Sequence of protein 2:
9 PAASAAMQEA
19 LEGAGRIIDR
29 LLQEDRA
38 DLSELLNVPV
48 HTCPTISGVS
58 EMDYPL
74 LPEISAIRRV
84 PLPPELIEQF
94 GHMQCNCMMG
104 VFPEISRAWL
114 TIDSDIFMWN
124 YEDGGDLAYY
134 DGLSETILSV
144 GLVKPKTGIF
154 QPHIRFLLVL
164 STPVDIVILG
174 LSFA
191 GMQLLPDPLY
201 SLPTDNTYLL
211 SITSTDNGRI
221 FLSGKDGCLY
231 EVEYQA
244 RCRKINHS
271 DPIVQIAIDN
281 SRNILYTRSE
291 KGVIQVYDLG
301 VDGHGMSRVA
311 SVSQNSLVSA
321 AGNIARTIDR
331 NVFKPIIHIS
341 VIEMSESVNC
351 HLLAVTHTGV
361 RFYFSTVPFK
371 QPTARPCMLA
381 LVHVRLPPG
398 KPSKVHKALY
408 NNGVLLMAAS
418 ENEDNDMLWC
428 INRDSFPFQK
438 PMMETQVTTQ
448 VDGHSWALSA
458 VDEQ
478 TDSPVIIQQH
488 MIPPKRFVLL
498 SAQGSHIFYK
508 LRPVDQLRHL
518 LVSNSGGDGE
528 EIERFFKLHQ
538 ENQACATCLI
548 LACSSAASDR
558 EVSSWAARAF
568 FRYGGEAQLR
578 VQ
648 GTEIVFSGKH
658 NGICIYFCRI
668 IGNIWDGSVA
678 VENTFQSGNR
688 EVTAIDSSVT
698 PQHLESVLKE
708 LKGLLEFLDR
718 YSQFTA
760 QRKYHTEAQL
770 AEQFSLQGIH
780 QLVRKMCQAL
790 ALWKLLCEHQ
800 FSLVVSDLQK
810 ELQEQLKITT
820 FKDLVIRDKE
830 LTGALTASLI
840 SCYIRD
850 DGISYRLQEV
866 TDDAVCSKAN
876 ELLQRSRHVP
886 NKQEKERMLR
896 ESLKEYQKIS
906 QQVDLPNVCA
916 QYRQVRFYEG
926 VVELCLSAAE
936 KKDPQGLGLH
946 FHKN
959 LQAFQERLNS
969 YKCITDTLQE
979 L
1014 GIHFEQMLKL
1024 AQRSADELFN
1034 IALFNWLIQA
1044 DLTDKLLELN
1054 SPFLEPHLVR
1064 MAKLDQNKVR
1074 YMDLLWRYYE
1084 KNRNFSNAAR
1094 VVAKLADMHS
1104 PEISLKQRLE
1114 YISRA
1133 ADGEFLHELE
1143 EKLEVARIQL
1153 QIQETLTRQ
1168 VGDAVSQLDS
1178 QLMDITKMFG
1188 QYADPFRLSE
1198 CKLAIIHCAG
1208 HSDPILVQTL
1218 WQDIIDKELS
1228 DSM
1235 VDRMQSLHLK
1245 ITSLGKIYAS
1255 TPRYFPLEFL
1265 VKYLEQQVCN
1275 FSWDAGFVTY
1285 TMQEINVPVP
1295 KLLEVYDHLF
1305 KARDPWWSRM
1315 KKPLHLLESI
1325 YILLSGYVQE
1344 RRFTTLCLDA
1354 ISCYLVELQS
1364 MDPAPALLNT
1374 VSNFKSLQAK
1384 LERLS

Sequence of protein 1:
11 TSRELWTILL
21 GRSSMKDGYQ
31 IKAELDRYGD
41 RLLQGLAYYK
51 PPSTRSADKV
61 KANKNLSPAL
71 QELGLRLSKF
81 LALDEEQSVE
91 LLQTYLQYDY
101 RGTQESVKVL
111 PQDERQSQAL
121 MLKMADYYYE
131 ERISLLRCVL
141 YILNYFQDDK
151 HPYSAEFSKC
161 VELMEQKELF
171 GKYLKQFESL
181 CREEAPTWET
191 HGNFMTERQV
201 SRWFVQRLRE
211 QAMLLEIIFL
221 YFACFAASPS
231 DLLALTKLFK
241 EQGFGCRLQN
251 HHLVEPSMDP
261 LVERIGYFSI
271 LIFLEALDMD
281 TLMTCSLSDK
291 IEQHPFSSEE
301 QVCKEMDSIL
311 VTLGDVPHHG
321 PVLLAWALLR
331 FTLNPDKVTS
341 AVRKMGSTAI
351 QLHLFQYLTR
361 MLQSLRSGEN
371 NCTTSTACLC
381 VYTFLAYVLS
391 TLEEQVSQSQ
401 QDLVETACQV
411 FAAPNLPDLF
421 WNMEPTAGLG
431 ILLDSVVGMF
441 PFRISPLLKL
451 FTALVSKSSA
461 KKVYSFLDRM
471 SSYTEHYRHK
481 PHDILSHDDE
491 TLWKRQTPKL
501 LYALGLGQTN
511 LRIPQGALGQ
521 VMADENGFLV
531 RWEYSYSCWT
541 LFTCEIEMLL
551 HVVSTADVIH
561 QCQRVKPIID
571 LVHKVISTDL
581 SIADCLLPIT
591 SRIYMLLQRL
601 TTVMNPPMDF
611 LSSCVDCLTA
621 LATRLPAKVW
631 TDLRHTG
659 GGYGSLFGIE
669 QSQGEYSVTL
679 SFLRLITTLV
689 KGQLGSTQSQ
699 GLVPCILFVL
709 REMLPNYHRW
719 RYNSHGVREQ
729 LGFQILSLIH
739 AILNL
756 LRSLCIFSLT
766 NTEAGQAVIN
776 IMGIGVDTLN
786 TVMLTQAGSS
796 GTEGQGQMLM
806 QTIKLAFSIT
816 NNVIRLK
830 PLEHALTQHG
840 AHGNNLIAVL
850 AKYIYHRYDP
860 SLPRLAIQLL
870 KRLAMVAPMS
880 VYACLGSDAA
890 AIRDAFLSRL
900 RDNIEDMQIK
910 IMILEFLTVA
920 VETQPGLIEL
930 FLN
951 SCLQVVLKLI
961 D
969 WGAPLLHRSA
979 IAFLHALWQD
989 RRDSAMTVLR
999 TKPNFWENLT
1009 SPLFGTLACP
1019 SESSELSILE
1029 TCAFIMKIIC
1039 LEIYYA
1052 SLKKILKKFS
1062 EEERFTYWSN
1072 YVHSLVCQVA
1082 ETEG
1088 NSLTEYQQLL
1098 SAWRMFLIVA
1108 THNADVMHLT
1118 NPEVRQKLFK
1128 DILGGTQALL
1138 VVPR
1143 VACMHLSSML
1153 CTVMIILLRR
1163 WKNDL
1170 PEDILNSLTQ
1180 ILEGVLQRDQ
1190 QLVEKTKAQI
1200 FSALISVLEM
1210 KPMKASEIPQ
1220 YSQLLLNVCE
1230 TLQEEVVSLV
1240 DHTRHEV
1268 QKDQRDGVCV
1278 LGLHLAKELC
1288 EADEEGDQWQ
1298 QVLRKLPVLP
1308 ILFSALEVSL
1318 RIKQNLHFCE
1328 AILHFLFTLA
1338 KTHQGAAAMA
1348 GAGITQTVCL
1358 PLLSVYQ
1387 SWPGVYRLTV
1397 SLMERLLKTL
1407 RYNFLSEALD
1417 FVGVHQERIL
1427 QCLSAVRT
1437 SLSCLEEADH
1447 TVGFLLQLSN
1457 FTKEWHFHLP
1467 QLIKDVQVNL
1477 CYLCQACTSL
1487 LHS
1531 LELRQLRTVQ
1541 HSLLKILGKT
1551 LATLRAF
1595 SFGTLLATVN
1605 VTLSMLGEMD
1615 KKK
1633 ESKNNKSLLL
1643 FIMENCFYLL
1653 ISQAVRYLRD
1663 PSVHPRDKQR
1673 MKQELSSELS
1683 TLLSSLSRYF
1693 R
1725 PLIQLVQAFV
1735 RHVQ

Residue-level contacts at the interface:
Residue R1243 in protein 1 interacts with residue A1133 in protein 2 (closest heavy-atom distance 4.8 Å).
Residue D1240 in protein 1 contacts residue E1136 in protein 2 (closest heavy-atom distance 4.0 Å).
Residue Q1186 in protein 1 contacts residue G1207 in protein 2 (closest heavy-atom distance 4.5 Å).
Residue D1240 in protein 1 interacts with residue A1133 in protein 2 (closest heavy-atom distance 4.3 Å).
Residue H1244 in protein 1 interacts with residue A1133 in protein 2 (closest heavy-atom distance 3.8 Å).
Residue D1240 in protein 1 contacts residue G1135 in protein 2 (closest heavy-atom distance 4.1 Å).

This data describes a binding interaction between two proteins.